Sequence of chain A:
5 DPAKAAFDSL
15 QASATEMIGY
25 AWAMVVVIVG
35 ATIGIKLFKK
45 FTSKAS

Contacts between the two chains:
Residue A25 in chain A is in contact with residue F11 in chain B (closest heavy-atom distance 4.2 Å).
Residue G38 in chain A interacts with residue W26 in chain B (closest heavy-atom distance 4.0 Å).
Residue Y24 in chain A contacts residue A7 in chain B (closest heavy-atom distance 4.9 Å).
Residue M28 in chain A is in contact with residue F11 in chain B (closest heavy-atom distance 4.6 Å).
Residue I32 in chain A is in contact with residue I22 in chain B (closest heavy-atom distance 4.6 Å).
Residue Y24 in chain A contacts residue F11 in chain B (closest heavy-atom distance 3.6 Å).
Residue S50 in chain A is in contact with residue I37 in chain B (closest heavy-atom distance 3.2 Å).
Residue F42 in chain A interacts with residue V30 in chain B (closest heavy-atom distance 4.9 Å).
Residue I39 in chain A interacts with residue A25 in chain B (closest heavy-atom distance 4.6 Å).
Residue S47 in chain A contacts residue I37 in chain B (closest heavy-atom distance 4.4 Å).
Residue M21 in chain A contacts residue A7 in chain B (closest heavy-atom distance 4.9 Å).
Residue M21 in chain A is in contact with residue F11 in chain B (closest heavy-atom distance 4.4 Å).
Residue A35 in chain A contacts residue W26 in chain B (closest heavy-atom distance 4.8 Å).
Residue F42 in chain A is in contact with residue W26 in chain B (closest heavy-atom distance 4.2 Å).
Residue Y24 in chain A is in contact with residue K8 in chain B (closest heavy-atom distance 3.3 Å).
Residue S50 in chain A is in contact with residue K44 in chain B (closest heavy-atom distance 4.5 Å).
Residue V31 in chain A contacts residue Q15 in chain B (closest heavy-atom distance 4.1 Å).
Residue I39 in chain A interacts with residue V29 in chain B (closest heavy-atom distance 4.1 Å).
Residue I39 in chain A interacts with residue W26 in chain B (closest heavy-atom distance 3.9 Å).
Residue S50 in chain A contacts residue L41 in chain B (closest heavy-atom distance 4.3 Å).
Residue K43 in chain A interacts with residue V33 in chain B (closest heavy-atom distance 4.4 Å).
Residue T46 in chain A contacts residue I37 in chain B (closest heavy-atom distance 3.5 Å).
Residue I32 in chain A contacts residue A18 in chain B (closest heavy-atom distance 4.9 Å).
Residue F42 in chain A contacts residue V33 in chain B (closest heavy-atom distance 3.9 Å).
Residue S50 in chain A interacts with residue K40 in chain B (closest heavy-atom distance 3.3 Å).
Residue A27 in chain A is in contact with residue Q15 in chain B (closest heavy-atom distance 3.9 Å).
Residue M28 in chain A contacts residue L14 in chain B (closest heavy-atom distance 4.5 Å).
Residue T46 in chain A interacts with residue V33 in chain B (closest heavy-atom distance 3.8 Å).
Residue K43 in chain A is in contact with residue V29 in chain B (closest heavy-atom distance 4.9 Å).
Residue A35 in chain A contacts residue I22 in chain B (closest heavy-atom distance 3.7 Å).
Residue V31 in chain A interacts with residue I22 in chain B (closest heavy-atom distance 3.9 Å).
Residue S47 in chain A interacts with residue K40 in chain B (closest heavy-atom distance 3.1 Å).
Residue V31 in chain A is in contact with residue T19 in chain B (closest heavy-atom distance 4.3 Å).
Residue F42 in chain A contacts residue V29 in chain B (closest heavy-atom distance 3.8 Å).
Residue M28 in chain A interacts with residue Q15 in chain B (closest heavy-atom distance 4.4 Å).

This data describes a binding interaction between two proteins.

Sequence of chain B:
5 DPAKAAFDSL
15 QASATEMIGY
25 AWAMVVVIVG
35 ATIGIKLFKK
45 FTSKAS